These two protein chains interact to form a complex.

Sequence of the second protein:
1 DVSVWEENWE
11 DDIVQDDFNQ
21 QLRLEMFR

Sequence of the first protein:
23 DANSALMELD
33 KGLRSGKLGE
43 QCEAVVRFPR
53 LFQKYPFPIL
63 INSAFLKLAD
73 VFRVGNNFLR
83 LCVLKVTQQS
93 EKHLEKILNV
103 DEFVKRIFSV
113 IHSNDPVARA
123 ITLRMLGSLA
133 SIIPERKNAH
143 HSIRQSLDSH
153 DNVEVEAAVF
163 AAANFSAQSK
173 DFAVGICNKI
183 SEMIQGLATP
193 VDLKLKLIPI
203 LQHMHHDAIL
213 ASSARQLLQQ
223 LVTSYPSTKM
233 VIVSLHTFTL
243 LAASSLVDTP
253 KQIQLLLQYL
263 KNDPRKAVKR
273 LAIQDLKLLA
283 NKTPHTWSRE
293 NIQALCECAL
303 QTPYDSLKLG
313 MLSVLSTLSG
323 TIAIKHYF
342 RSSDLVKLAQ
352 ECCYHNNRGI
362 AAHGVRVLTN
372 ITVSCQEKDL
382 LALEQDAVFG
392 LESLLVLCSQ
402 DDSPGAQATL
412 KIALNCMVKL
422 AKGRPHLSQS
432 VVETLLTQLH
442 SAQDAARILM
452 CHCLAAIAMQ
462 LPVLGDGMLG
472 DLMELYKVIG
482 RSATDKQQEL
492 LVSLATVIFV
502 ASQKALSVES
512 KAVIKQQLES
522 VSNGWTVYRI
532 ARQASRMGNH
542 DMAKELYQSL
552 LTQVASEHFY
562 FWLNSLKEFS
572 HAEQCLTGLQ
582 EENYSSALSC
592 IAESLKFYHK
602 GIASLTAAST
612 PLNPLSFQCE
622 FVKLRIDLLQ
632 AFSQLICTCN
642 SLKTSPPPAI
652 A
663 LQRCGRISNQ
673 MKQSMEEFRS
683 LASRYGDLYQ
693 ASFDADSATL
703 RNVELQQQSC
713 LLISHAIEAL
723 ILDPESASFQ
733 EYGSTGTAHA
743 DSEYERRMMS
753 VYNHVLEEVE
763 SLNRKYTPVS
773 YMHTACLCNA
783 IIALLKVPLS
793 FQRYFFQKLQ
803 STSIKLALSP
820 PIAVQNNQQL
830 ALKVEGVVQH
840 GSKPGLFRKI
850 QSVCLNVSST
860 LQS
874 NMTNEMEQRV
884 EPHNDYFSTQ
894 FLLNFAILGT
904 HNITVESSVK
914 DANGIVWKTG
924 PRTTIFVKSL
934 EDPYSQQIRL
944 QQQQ

Interface contacts:
Residue S557 in the first protein contacts residue E25 in the second protein (closest heavy-atom distance 2.4 Å).
Residue Q534 in the first protein interacts with residue E10 in the second protein (closest heavy-atom distance 3.2 Å).
Residue W526 in the first protein contacts residue R23 in the second protein (closest heavy-atom distance 3.4 Å).
Residue Q799 in the first protein is in contact with residue N19 in the second protein (closest heavy-atom distance 3.5 Å).
Residue F798 in the first protein interacts with residue N19 in the second protein (closest heavy-atom distance 3.3 Å).
Residue A700 in the first protein interacts with residue E7 in the second protein (closest heavy-atom distance 4.0 Å).
Residue H453 in the first protein is in contact with residue V4 in the second protein (closest heavy-atom distance 4.1 Å).
Residue Q534 in the first protein is in contact with residue W9 in the second protein (closest heavy-atom distance 3.3 Å).
Residue R537 in the first protein interacts with residue W5 in the second protein (closest heavy-atom distance 3.4 Å).
Residue V493 in the first protein is in contact with residue E10 in the second protein (closest heavy-atom distance 4.0 Å).
Residue Q799 in the first protein interacts with residue D16 in the second protein (closest heavy-atom distance 4.2 Å).
Residue R533 in the first protein is in contact with residue W9 in the second protein (closest heavy-atom distance 3.7 Å).
Residue K423 in the first protein interacts with residue E6 in the second protein (closest heavy-atom distance 4.1 Å).
Residue W563 in the first protein interacts with residue F18 in the second protein (closest heavy-atom distance 3.8 Å).
Residue N416 in the first protein interacts with residue V2 in the second protein (closest heavy-atom distance 3.8 Å).
Residue G525 in the first protein interacts with residue M26 in the second protein (closest heavy-atom distance 3.3 Å).
Residue W526 in the first protein contacts residue N19 in the second protein (closest heavy-atom distance 4.0 Å).
Residue M460 in the first protein contacts residue W5 in the second protein (closest heavy-atom distance 4.1 Å).
Residue N614 in the first protein contacts residue F18 in the second protein (closest heavy-atom distance 3.6 Å).
Residue N416 in the first protein interacts with residue S3 in the second protein (closest heavy-atom distance 2.9 Å).
Residue H453 in the first protein contacts residue N8 in the second protein (closest heavy-atom distance 3.6 Å).
Residue Q794 in the first protein is in contact with residue W9 in the second protein (closest heavy-atom distance 3.4 Å).
Residue K412 in the first protein is in contact with residue V4 in the second protein (closest heavy-atom distance 4.2 Å).
Residue L415 in the first protein contacts residue V4 in the second protein (closest heavy-atom distance 4.0 Å).
Residue V419 in the first protein contacts residue E6 in the second protein (closest heavy-atom distance 4.2 Å).
Residue N524 in the first protein interacts with residue M26 in the second protein (closest heavy-atom distance 2.8 Å).
Residue L450 in the first protein contacts residue V4 in the second protein (closest heavy-atom distance 4.1 Å).
Residue R530 in the first protein is in contact with residue E10 in the second protein (closest heavy-atom distance 3.2 Å).
Residue K800 in the first protein contacts residue D16 in the second protein (closest heavy-atom distance 3.1 Å).
Residue C454 in the first protein interacts with residue V4 in the second protein (closest heavy-atom distance 3.6 Å).
Residue F560 in the first protein contacts residue F18 in the second protein (closest heavy-atom distance 3.4 Å).
Residue Q554 in the first protein interacts with residue E25 in the second protein (closest heavy-atom distance 4.1 Å).
Residue R795 in the first protein interacts with residue W9 in the second protein (closest heavy-atom distance 3.2 Å).
Residue A556 in the first protein contacts residue E25 in the second protein (closest heavy-atom distance 3.1 Å).
Residue R537 in the first protein contacts residue W9 in the second protein (closest heavy-atom distance 3.2 Å).
Residue A456 in the first protein is in contact with residue W5 in the second protein (closest heavy-atom distance 3.6 Å).
Residue W526 in the first protein is in contact with residue M26 in the second protein (closest heavy-atom distance 3.8 Å).
Residue T497 in the first protein interacts with residue W5 in the second protein (closest heavy-atom distance 3.9 Å).
Residue R537 in the first protein contacts residue E7 in the second protein (closest heavy-atom distance 2.5 Å).
Residue L801 in the first protein contacts residue D12 in the second protein (closest heavy-atom distance 3.9 Å).
Residue V555 in the first protein is in contact with residue E25 in the second protein (closest heavy-atom distance 4.2 Å).
Residue H453 in the first protein interacts with residue W5 in the second protein (closest heavy-atom distance 4.0 Å).
Residue Q794 in the first protein contacts residue E7 in the second protein (closest heavy-atom distance 3.9 Å).
Residue N524 in the first protein interacts with residue R28 in the second protein (closest heavy-atom distance 3.7 Å).
Residue F560 in the first protein contacts residue E25 in the second protein (closest heavy-atom distance 3.1 Å).
Residue A457 in the first protein interacts with residue W5 in the second protein (closest heavy-atom distance 3.6 Å).
Residue W526 in the first protein interacts with residue F27 in the second protein (closest heavy-atom distance 3.6 Å).
Residue Y529 in the first protein is in contact with residue M26 in the second protein (closest heavy-atom distance 4.0 Å).
Residue N524 in the first protein interacts with residue F27 in the second protein (closest heavy-atom distance 3.5 Å).
Residue W526 in the first protein contacts residue Q15 in the second protein (closest heavy-atom distance 3.4 Å).
Residue L551 in the first protein is in contact with residue M26 in the second protein (closest heavy-atom distance 3.6 Å).
Residue R533 in the first protein contacts residue E10 in the second protein (closest heavy-atom distance 3.2 Å).
Residue Q799 in the first protein contacts residue W9 in the second protein (closest heavy-atom distance 3.3 Å).
Residue F560 in the first protein is in contact with residue Q21 in the second protein (closest heavy-atom distance 3.7 Å).
Residue F798 in the first protein is in contact with residue W9 in the second protein (closest heavy-atom distance 3.6 Å).
Residue Y529 in the first protein interacts with residue L22 in the second protein (closest heavy-atom distance 3.6 Å).
Residue W526 in the first protein is in contact with residue L22 in the second protein (closest heavy-atom distance 4.2 Å).
Residue R795 in the first protein interacts with residue N8 in the second protein (closest heavy-atom distance 2.3 Å).
Residue K800 in the first protein contacts residue F18 in the second protein (closest heavy-atom distance 4.2 Å).
Residue F560 in the first protein is in contact with residue L22 in the second protein (closest heavy-atom distance 3.7 Å).